Sequence of the second protein:
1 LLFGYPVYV

The following describes two proteins that form a bound complex.

Sequence of the first protein:
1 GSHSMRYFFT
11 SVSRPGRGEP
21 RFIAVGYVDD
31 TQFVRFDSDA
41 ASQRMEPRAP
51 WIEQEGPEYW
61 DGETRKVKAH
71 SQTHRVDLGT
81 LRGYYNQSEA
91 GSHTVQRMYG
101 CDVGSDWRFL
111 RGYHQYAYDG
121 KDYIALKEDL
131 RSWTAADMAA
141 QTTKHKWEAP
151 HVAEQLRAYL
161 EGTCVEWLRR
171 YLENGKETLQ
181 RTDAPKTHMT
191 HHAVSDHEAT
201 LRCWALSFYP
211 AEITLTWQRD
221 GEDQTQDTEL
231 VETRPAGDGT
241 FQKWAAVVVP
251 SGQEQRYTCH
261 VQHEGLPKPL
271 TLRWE

Contacts between the two chains:
Residue T73 in the first protein interacts with residue V7 in the second protein (closest heavy-atom distance 3.6 Å).
Residue Y7 in the first protein interacts with residue L2 in the second protein (closest heavy-atom distance 3.5 Å).
Residue K146 in the first protein contacts residue Y8 in the second protein (closest heavy-atom distance 3.9 Å).
Residue H70 in the first protein is in contact with residue L2 in the second protein (closest heavy-atom distance 4.5 Å).
Residue Y159 in the first protein contacts residue L2 in the second protein (closest heavy-atom distance 3.6 Å).
Residue W147 in the first protein contacts residue V7 in the second protein (closest heavy-atom distance 3.6 Å).
Residue Y84 in the first protein is in contact with residue V9 in the second protein (closest heavy-atom distance 2.7 Å).
Residue M5 in the first protein interacts with residue L1 in the second protein (closest heavy-atom distance 3.7 Å).
Residue V76 in the first protein contacts residue Y8 in the second protein (closest heavy-atom distance 3.6 Å).
Residue T143 in the first protein contacts residue V9 in the second protein (closest heavy-atom distance 2.9 Å).
Residue V152 in the first protein is in contact with residue V7 in the second protein (closest heavy-atom distance 3.8 Å).
Residue Y123 in the first protein is in contact with residue V9 in the second protein (closest heavy-atom distance 4.2 Å).
Residue Y59 in the first protein interacts with residue L1 in the second protein (closest heavy-atom distance 3.8 Å).
Residue Y99 in the first protein is in contact with residue F3 in the second protein (closest heavy-atom distance 2.9 Å).
Residue Q72 in the first protein interacts with residue Y8 in the second protein (closest heavy-atom distance 3.3 Å).
Residue T163 in the first protein interacts with residue L1 in the second protein (closest heavy-atom distance 3.7 Å).
Residue Y159 in the first protein is in contact with residue L1 in the second protein (closest heavy-atom distance 2.6 Å).
Residue T142 in the first protein interacts with residue V9 in the second protein (closest heavy-atom distance 4.9 Å).
Residue D77 in the first protein interacts with residue Y8 in the second protein (closest heavy-atom distance 3.6 Å).
Residue Y7 in the first protein is in contact with residue L1 in the second protein (closest heavy-atom distance 2.8 Å).
Residue R97 in the first protein interacts with residue V7 in the second protein (closest heavy-atom distance 4.3 Å).
Residue E63 in the first protein contacts residue L2 in the second protein (closest heavy-atom distance 2.8 Å).
Residue Q155 in the first protein interacts with residue V7 in the second protein (closest heavy-atom distance 4.8 Å).
Residue Y171 in the first protein is in contact with residue L1 in the second protein (closest heavy-atom distance 2.7 Å).
Residue Y159 in the first protein is in contact with residue F3 in the second protein (closest heavy-atom distance 3.4 Å).
Residue W147 in the first protein interacts with residue V9 in the second protein (closest heavy-atom distance 3.8 Å).
Residue Y99 in the first protein contacts residue L2 in the second protein (closest heavy-atom distance 3.5 Å).
Residue E63 in the first protein contacts residue L1 in the second protein (closest heavy-atom distance 3.3 Å).
Residue A69 in the first protein is in contact with residue P6 in the second protein (closest heavy-atom distance 4.0 Å).
Residue Q155 in the first protein contacts residue F3 in the second protein (closest heavy-atom distance 3.4 Å).
Residue W167 in the first protein is in contact with residue L1 in the second protein (closest heavy-atom distance 3.7 Å).
Residue Y116 in the first protein interacts with residue V9 in the second protein (closest heavy-atom distance 3.6 Å).
Residue K66 in the first protein interacts with residue F3 in the second protein (closest heavy-atom distance 3.9 Å).
Residue K66 in the first protein interacts with residue L1 in the second protein (closest heavy-atom distance 3.5 Å).
Residue H70 in the first protein contacts residue F3 in the second protein (closest heavy-atom distance 3.0 Å).
Residue T73 in the first protein interacts with residue Y8 in the second protein (closest heavy-atom distance 4.0 Å).
Residue L156 in the first protein interacts with residue F3 in the second protein (closest heavy-atom distance 3.7 Å).
Residue V67 in the first protein interacts with residue L2 in the second protein (closest heavy-atom distance 3.5 Å).
Residue W147 in the first protein contacts residue Y8 in the second protein (closest heavy-atom distance 2.8 Å).
Residue K66 in the first protein is in contact with residue G4 in the second protein (closest heavy-atom distance 4.1 Å).
Residue D77 in the first protein interacts with residue V7 in the second protein (closest heavy-atom distance 4.8 Å).
Residue K146 in the first protein is in contact with residue V9 in the second protein (closest heavy-atom distance 2.7 Å).
Residue F33 in the first protein interacts with residue L1 in the second protein (closest heavy-atom distance 4.6 Å).
Residue K66 in the first protein contacts residue L2 in the second protein (closest heavy-atom distance 2.9 Å).
Residue R97 in the first protein is in contact with residue P6 in the second protein (closest heavy-atom distance 4.4 Å).
Residue L81 in the first protein contacts residue V9 in the second protein (closest heavy-atom distance 3.9 Å).
Residue T80 in the first protein interacts with residue V9 in the second protein (closest heavy-atom distance 3.7 Å).
Residue Q155 in the first protein interacts with residue Y5 in the second protein (closest heavy-atom distance 3.6 Å).
Residue H70 in the first protein interacts with residue P6 in the second protein (closest heavy-atom distance 3.6 Å).
Residue T73 in the first protein contacts residue P6 in the second protein (closest heavy-atom distance 3.7 Å).
Residue D77 in the first protein contacts residue V9 in the second protein (closest heavy-atom distance 2.9 Å).
Residue F9 in the first protein contacts residue L2 in the second protein (closest heavy-atom distance 3.6 Å).
Residue M45 in the first protein contacts residue L2 in the second protein (closest heavy-atom distance 3.6 Å).